Sequence of protein 1:
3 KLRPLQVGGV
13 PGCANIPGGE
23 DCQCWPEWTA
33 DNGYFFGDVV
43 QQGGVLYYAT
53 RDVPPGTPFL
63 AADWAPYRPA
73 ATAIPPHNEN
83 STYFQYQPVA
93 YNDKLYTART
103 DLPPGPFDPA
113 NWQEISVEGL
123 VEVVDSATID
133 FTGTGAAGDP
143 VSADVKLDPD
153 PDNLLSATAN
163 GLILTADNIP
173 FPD

The following describes two proteins that form a bound complex.

Contacts between the two chains:
Residue L164 in protein 1 interacts with residue D150 in protein 2 (closest heavy-atom distance 2.9 Å).
Residue I165 in protein 1 contacts residue D150 in protein 2 (closest heavy-atom distance 3.4 Å).
Residue E120 in protein 1 contacts residue L122 in protein 2 (closest heavy-atom distance 2.8 Å).
Residue V143 in protein 1 is in contact with residue E124 in protein 2 (closest heavy-atom distance 2.5 Å).
Residue V143 in protein 1 is in contact with residue V125 in protein 2 (closest heavy-atom distance 3.4 Å).
Residue T167 in protein 1 contacts residue D154 in protein 2 (closest heavy-atom distance 3.2 Å).
Residue I76 in protein 1 interacts with residue Y88 in protein 2 (closest heavy-atom distance 3.0 Å).
Residue T74 in protein 1 interacts with residue T74 in protein 2 (closest heavy-atom distance 3.3 Å).
Residue R70 in protein 1 contacts residue F86 in protein 2 (closest heavy-atom distance 3.0 Å).
Residue T74 in protein 1 is in contact with residue A75 in protein 2 (closest heavy-atom distance 3.3 Å).
Residue V143 in protein 1 interacts with residue V126 in protein 2 (closest heavy-atom distance 3.1 Å).
Residue P71 in protein 1 contacts residue V41 in protein 2 (closest heavy-atom distance 3.6 Å).
Residue V143 in protein 1 contacts residue F133 in protein 2 (closest heavy-atom distance 3.2 Å).
Residue P78 in protein 1 is in contact with residue Y88 in protein 2 (closest heavy-atom distance 3.4 Å).
Residue L166 in protein 1 interacts with residue N155 in protein 2 (closest heavy-atom distance 3.4 Å).
Residue P142 in protein 1 is in contact with residue E124 in protein 2 (closest heavy-atom distance 3.2 Å).
Residue N162 in protein 1 interacts with residue K148 in protein 2 (closest heavy-atom distance 3.4 Å).
Residue I117 in protein 1 is in contact with residue V119 in protein 2 (closest heavy-atom distance 3.4 Å).
Residue V119 in protein 1 is in contact with residue L122 in protein 2 (closest heavy-atom distance 3.0 Å).
Residue A145 in protein 1 contacts residue I131 in protein 2 (closest heavy-atom distance 3.2 Å).
Residue A161 in protein 1 contacts residue A129 in protein 2 (closest heavy-atom distance 3.6 Å).
Residue L97 in protein 1 interacts with residue S118 in protein 2 (closest heavy-atom distance 3.2 Å).
Residue P111 in protein 1 is in contact with residue G140 in protein 2 (closest heavy-atom distance 3.6 Å).
Residue G163 in protein 1 contacts residue D150 in protein 2 (closest heavy-atom distance 3.3 Å).
Residue A72 in protein 1 interacts with residue G39 in protein 2 (closest heavy-atom distance 3.0 Å).
Residue T74 in protein 1 is in contact with residue Q89 in protein 2 (closest heavy-atom distance 3.1 Å).
Residue F173 in protein 1 is in contact with residue P174 in protein 2 (closest heavy-atom distance 3.4 Å).
Residue K96 in protein 1 interacts with residue V119 in protein 2 (closest heavy-atom distance 3.2 Å).
Residue F173 in protein 1 interacts with residue P172 in protein 2 (closest heavy-atom distance 3.0 Å).
Residue Y98 in protein 1 is in contact with residue A139 in protein 2 (closest heavy-atom distance 3.1 Å).
Residue G163 in protein 1 contacts residue L149 in protein 2 (closest heavy-atom distance 3.4 Å).
Residue S144 in protein 1 contacts residue S128 in protein 2 (closest heavy-atom distance 2.3 Å).
Residue Y98 in protein 1 contacts residue E120 in protein 2 (closest heavy-atom distance 2.6 Å).
Residue A75 in protein 1 is in contact with residue Y88 in protein 2 (closest heavy-atom distance 3.3 Å).
Residue L166 in protein 1 is in contact with residue L156 in protein 2 (closest heavy-atom distance 3.1 Å).
Residue L164 in protein 1 interacts with residue N155 in protein 2 (closest heavy-atom distance 3.0 Å).
Residue R70 in protein 1 is in contact with residue F38 in protein 2 (closest heavy-atom distance 2.3 Å).
Residue L166 in protein 1 contacts residue D154 in protein 2 (closest heavy-atom distance 3.5 Å).
Residue I76 in protein 1 interacts with residue P90 in protein 2 (closest heavy-atom distance 3.5 Å).
Residue A145 in protein 1 interacts with residue F133 in protein 2 (closest heavy-atom distance 3.6 Å).
Residue G137 in protein 1 interacts with residue E124 in protein 2 (closest heavy-atom distance 3.0 Å).
Residue K96 in protein 1 contacts residue S118 in protein 2 (closest heavy-atom distance 3.2 Å).
Residue G137 in protein 1 contacts residue V123 in protein 2 (closest heavy-atom distance 3.6 Å).
Residue T74 in protein 1 interacts with residue P90 in protein 2 (closest heavy-atom distance 3.4 Å).
Residue V147 in protein 1 is in contact with residue T130 in protein 2 (closest heavy-atom distance 3.4 Å).
Residue L164 in protein 1 contacts residue L149 in protein 2 (closest heavy-atom distance 3.5 Å).
Residue C24 in protein 1 is in contact with residue C24 in protein 2 (closest heavy-atom distance 2.2 Å).
Residue D95 in protein 1 interacts with residue S118 in protein 2 (closest heavy-atom distance 2.8 Å).
Residue R70 in protein 1 interacts with residue F37 in protein 2 (closest heavy-atom distance 3.1 Å).
Residue G163 in protein 1 interacts with residue K148 in protein 2 (closest heavy-atom distance 3.1 Å).
Residue I165 in protein 1 contacts residue N155 in protein 2 (closest heavy-atom distance 3.6 Å).
Residue N162 in protein 1 interacts with residue L149 in protein 2 (closest heavy-atom distance 3.5 Å).
Residue A72 in protein 1 is in contact with residue Y50 in protein 2 (closest heavy-atom distance 3.5 Å).
Residue A145 in protein 1 is in contact with residue S128 in protein 2 (closest heavy-atom distance 3.1 Å).
Residue L166 in protein 1 interacts with residue L157 in protein 2 (closest heavy-atom distance 3.5 Å).
Residue I18 in protein 1 is in contact with residue P19 in protein 2 (closest heavy-atom distance 3.2 Å).
Residue S118 in protein 1 interacts with residue V119 in protein 2 (closest heavy-atom distance 3.6 Å).
Residue C26 in protein 1 contacts residue C24 in protein 2 (closest heavy-atom distance 3.4 Å).
Residue R70 in protein 1 is in contact with residue D40 in protein 2 (closest heavy-atom distance 3.2 Å).
Residue L164 in protein 1 is in contact with residue K148 in protein 2 (closest heavy-atom distance 3.6 Å).

Sequence of protein 2:
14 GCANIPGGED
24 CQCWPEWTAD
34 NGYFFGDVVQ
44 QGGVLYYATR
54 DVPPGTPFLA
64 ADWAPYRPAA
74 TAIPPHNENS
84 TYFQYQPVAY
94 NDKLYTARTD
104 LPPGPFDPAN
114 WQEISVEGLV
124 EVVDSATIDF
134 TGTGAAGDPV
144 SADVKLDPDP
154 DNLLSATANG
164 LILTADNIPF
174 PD